Sequence of the second protein:
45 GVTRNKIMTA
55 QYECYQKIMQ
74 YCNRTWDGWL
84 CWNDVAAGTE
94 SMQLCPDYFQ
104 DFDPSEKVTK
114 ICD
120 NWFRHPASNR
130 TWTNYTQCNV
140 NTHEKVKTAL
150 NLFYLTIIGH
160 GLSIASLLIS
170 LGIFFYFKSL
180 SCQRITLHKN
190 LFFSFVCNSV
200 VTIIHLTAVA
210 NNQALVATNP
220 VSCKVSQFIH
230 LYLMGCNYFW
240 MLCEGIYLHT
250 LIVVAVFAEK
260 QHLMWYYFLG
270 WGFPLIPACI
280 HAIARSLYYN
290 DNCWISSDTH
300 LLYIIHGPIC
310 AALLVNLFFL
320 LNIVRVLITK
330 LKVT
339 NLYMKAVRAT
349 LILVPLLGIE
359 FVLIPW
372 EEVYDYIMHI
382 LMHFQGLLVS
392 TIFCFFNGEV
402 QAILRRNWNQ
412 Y

Sequence of the first protein:
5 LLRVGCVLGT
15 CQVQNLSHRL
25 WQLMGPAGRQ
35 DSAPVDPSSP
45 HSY

Interface contacts:
Residue M383 in the second protein contacts residue G13 in the first protein (closest heavy-atom distance 3.3 Å).
Residue Y302 in the second protein is in contact with residue V11 in the first protein (closest heavy-atom distance 3.3 Å).
Residue F102 in the second protein is in contact with residue R33 in the first protein (closest heavy-atom distance 2.8 Å).
Residue N138 in the second protein is in contact with residue D40 in the first protein (closest heavy-atom distance 3.4 Å).
Residue S127 in the second protein interacts with residue P44 in the first protein (closest heavy-atom distance 3.0 Å).
Residue W131 in the second protein interacts with residue Y47 in the first protein (closest heavy-atom distance 3.2 Å).
Residue T47 in the second protein is in contact with residue Q34 in the first protein (closest heavy-atom distance 2.5 Å).
Residue A209 in the second protein interacts with residue S21 in the first protein (closest heavy-atom distance 3.2 Å).
Residue D376 in the second protein interacts with residue Q16 in the first protein (closest heavy-atom distance 3.4 Å).
Residue H305 in the second protein contacts residue C15 in the first protein (closest heavy-atom distance 3.3 Å).
Residue Y134 in the second protein interacts with residue D40 in the first protein (closest heavy-atom distance 3.0 Å).
Residue W131 in the second protein interacts with residue P44 in the first protein (closest heavy-atom distance 3.4 Å).
Residue Y101 in the second protein interacts with residue R33 in the first protein (closest heavy-atom distance 3.2 Å).
Residue V46 in the second protein is in contact with residue A31 in the first protein (closest heavy-atom distance 3.6 Å).
Residue H299 in the second protein is in contact with residue R7 in the first protein (closest heavy-atom distance 2.9 Å).
Residue F102 in the second protein interacts with residue Q34 in the first protein (closest heavy-atom distance 3.3 Å).
Residue I294 in the second protein interacts with residue H22 in the first protein (closest heavy-atom distance 3.5 Å).
Residue T130 in the second protein is in contact with residue Y47 in the first protein (closest heavy-atom distance 3.2 Å).
Residue S296 in the second protein is in contact with residue G9 in the first protein (closest heavy-atom distance 3.6 Å).
Residue D80 in the second protein contacts residue Y47 in the first protein (closest heavy-atom distance 3.1 Å).
Residue W131 in the second protein interacts with residue S43 in the first protein (closest heavy-atom distance 3.1 Å).
Residue D100 in the second protein contacts residue Q26 in the first protein (closest heavy-atom distance 3.3 Å).
Residue I294 in the second protein interacts with residue W25 in the first protein (closest heavy-atom distance 3.6 Å).
Residue H380 in the second protein interacts with residue Q16 in the first protein (closest heavy-atom distance 3.2 Å).
Residue H305 in the second protein is in contact with residue C10 in the first protein (closest heavy-atom distance 3.5 Å).
Residue D100 in the second protein interacts with residue R33 in the first protein (closest heavy-atom distance 3.2 Å).
Residue S108 in the second protein is in contact with residue R23 in the first protein (closest heavy-atom distance 3.3 Å).
Residue P107 in the second protein interacts with residue Q26 in the first protein (closest heavy-atom distance 3.4 Å).
Residue Y237 in the second protein contacts residue T14 in the first protein (closest heavy-atom distance 3.4 Å).
Residue T135 in the second protein is in contact with residue P41 in the first protein (closest heavy-atom distance 3.3 Å).
Residue Y302 in the second protein is in contact with residue C10 in the first protein (closest heavy-atom distance 3.5 Å).
Residue T47 in the second protein is in contact with residue R33 in the first protein (closest heavy-atom distance 3.2 Å).
Residue W82 in the second protein contacts residue Y47 in the first protein (closest heavy-atom distance 3.4 Å).
Residue Q103 in the second protein interacts with residue R33 in the first protein (closest heavy-atom distance 3.2 Å).
Residue A209 in the second protein interacts with residue W25 in the first protein (closest heavy-atom distance 3.4 Å).
Residue S296 in the second protein contacts residue N19 in the first protein (closest heavy-atom distance 3.3 Å).
Residue W131 in the second protein interacts with residue S46 in the first protein (closest heavy-atom distance 3.3 Å).
Residue Y302 in the second protein interacts with residue G9 in the first protein (closest heavy-atom distance 2.8 Å).
Residue S296 in the second protein is in contact with residue H22 in the first protein (closest heavy-atom distance 3.6 Å).
Residue M379 in the second protein is in contact with residue Q16 in the first protein (closest heavy-atom distance 3.7 Å).
Residue W364 in the second protein is in contact with residue V11 in the first protein (closest heavy-atom distance 3.2 Å).
Residue Q103 in the second protein is in contact with residue Q34 in the first protein (closest heavy-atom distance 3.1 Å).
Residue A209 in the second protein contacts residue L24 in the first protein (closest heavy-atom distance 3.1 Å).
Residue Q212 in the second protein is in contact with residue G29 in the first protein (closest heavy-atom distance 3.7 Å).
Residue W364 in the second protein interacts with residue R7 in the first protein (closest heavy-atom distance 3.0 Å).
Residue D106 in the second protein is in contact with residue R23 in the first protein (closest heavy-atom distance 2.4 Å).
Residue F102 in the second protein is in contact with residue D35 in the first protein (closest heavy-atom distance 3.6 Å).
Residue L205 in the second protein is in contact with residue S21 in the first protein (closest heavy-atom distance 3.5 Å).
Residue V46 in the second protein contacts residue G32 in the first protein (closest heavy-atom distance 3.6 Å).
Residue F105 in the second protein is in contact with residue D40 in the first protein (closest heavy-atom distance 3.3 Å).
Residue V145 in the second protein interacts with residue M28 in the first protein (closest heavy-atom distance 3.7 Å).
Residue Q103 in the second protein is in contact with residue P30 in the first protein (closest heavy-atom distance 3.1 Å).
Residue T155 in the second protein is in contact with residue L20 in the first protein (closest heavy-atom distance 3.6 Å).
Residue H305 in the second protein contacts residue T14 in the first protein (closest heavy-atom distance 3.4 Å).
Residue L149 in the second protein interacts with residue M28 in the first protein (closest heavy-atom distance 3.7 Å).
Residue M383 in the second protein is in contact with residue T14 in the first protein (closest heavy-atom distance 3.4 Å).
Residue V46 in the second protein is in contact with residue R33 in the first protein (closest heavy-atom distance 3.6 Å).
Residue D100 in the second protein interacts with residue P30 in the first protein (closest heavy-atom distance 3.3 Å).
Residue Q226 in the second protein interacts with residue Q18 in the first protein (closest heavy-atom distance 3.1 Å).
Residue H305 in the second protein is in contact with residue L12 in the first protein (closest heavy-atom distance 3.7 Å).

These two protein chains interact to form a complex.